Interface contacts:
Residue V273 in chain A interacts with residue L117 in chain B (closest heavy-atom distance 4.9 Å).
Residue M275 in chain A is in contact with residue Y198 in chain B (closest heavy-atom distance 4.3 Å).
Residue E121 in chain A is in contact with residue P233 in chain B (closest heavy-atom distance 3.4 Å).
Residue Q202 in chain A interacts with residue P233 in chain B (closest heavy-atom distance 4.1 Å).
Residue R200 in chain A is in contact with residue M234 in chain B (closest heavy-atom distance 4.3 Å).
Residue M252 in chain A interacts with residue Y198 in chain B (closest heavy-atom distance 4.2 Å).
Residue E249 in chain A is in contact with residue Q176 in chain B (closest heavy-atom distance 4.8 Å).
Residue Y198 in chain A contacts residue K238 in chain B (closest heavy-atom distance 4.2 Å).
Residue V119 in chain A contacts residue S277 in chain B (closest heavy-atom distance 3.2 Å).
Residue L117 in chain A interacts with residue V273 in chain B (closest heavy-atom distance 4.9 Å).
Residue Y236 in chain A contacts residue R200 in chain B (closest heavy-atom distance 3.5 Å).
Residue V120 in chain A is in contact with residue S277 in chain B (closest heavy-atom distance 4.5 Å).
Residue M234 in chain A interacts with residue M234 in chain B (closest heavy-atom distance 5.0 Å).
Residue L117 in chain A is in contact with residue M275 in chain B (closest heavy-atom distance 3.9 Å).
Residue V199 in chain A contacts residue Y236 in chain B (closest heavy-atom distance 4.1 Å).
Residue L117 in chain A interacts with residue V280 in chain B (closest heavy-atom distance 4.5 Å).
Residue S277 in chain A interacts with residue E121 in chain B (closest heavy-atom distance 2.5 Å).
Residue S276 in chain A interacts with residue E121 in chain B (closest heavy-atom distance 5.0 Å).
Residue Q202 in chain A contacts residue Q202 in chain B (closest heavy-atom distance 2.9 Å).
Residue M275 in chain A interacts with residue V119 in chain B (closest heavy-atom distance 4.0 Å).
Residue R200 in chain A contacts residue V254 in chain B (closest heavy-atom distance 3.5 Å).
Residue E249 in chain A is in contact with residue Y198 in chain B (closest heavy-atom distance 2.9 Å).
Residue Y198 in chain A is in contact with residue E249 in chain B (closest heavy-atom distance 2.9 Å).
Residue R124 in chain A contacts residue R122 in chain B (closest heavy-atom distance 4.7 Å).
Residue R200 in chain A interacts with residue Y236 in chain B (closest heavy-atom distance 3.5 Å).
Residue R122 in chain A contacts residue R124 in chain B (closest heavy-atom distance 4.7 Å).
Residue P233 in chain A interacts with residue Q202 in chain B (closest heavy-atom distance 4.1 Å).
Residue Y198 in chain A is in contact with residue M275 in chain B (closest heavy-atom distance 4.3 Å).
Residue Y236 in chain A contacts residue V201 in chain B (closest heavy-atom distance 4.7 Å).
Residue S276 in chain A interacts with residue V119 in chain B (closest heavy-atom distance 3.8 Å).
Residue P233 in chain A is in contact with residue E121 in chain B (closest heavy-atom distance 3.4 Å).
Residue S277 in chain A contacts residue V119 in chain B (closest heavy-atom distance 3.2 Å).
Residue Q176 in chain A contacts residue E249 in chain B (closest heavy-atom distance 4.8 Å).
Residue Y198 in chain A is in contact with residue Y236 in chain B (closest heavy-atom distance 4.3 Å).
Residue Y236 in chain A interacts with residue V199 in chain B (closest heavy-atom distance 4.1 Å).
Residue E249 in chain A is in contact with residue N196 in chain B (closest heavy-atom distance 3.3 Å).
Residue D245 in chain A contacts residue Y198 in chain B (closest heavy-atom distance 4.7 Å).
Residue M275 in chain A interacts with residue L117 in chain B (closest heavy-atom distance 3.9 Å).
Residue M234 in chain A contacts residue Q202 in chain B (closest heavy-atom distance 5.0 Å).
Residue Y236 in chain A contacts residue V119 in chain B (closest heavy-atom distance 4.0 Å).
Residue V254 in chain A is in contact with residue R200 in chain B (closest heavy-atom distance 3.5 Å).
Residue K238 in chain A is in contact with residue L117 in chain B (closest heavy-atom distance 4.4 Å).
Residue Y236 in chain A is in contact with residue Y198 in chain B (closest heavy-atom distance 4.3 Å).
Residue V280 in chain A is in contact with residue L117 in chain B (closest heavy-atom distance 4.5 Å).
Residue S277 in chain A is in contact with residue V120 in chain B (closest heavy-atom distance 4.5 Å).
Residue Y198 in chain A is in contact with residue D245 in chain B (closest heavy-atom distance 4.7 Å).
Residue Q202 in chain A contacts residue M234 in chain B (closest heavy-atom distance 5.0 Å).
Residue L117 in chain A contacts residue K238 in chain B (closest heavy-atom distance 4.4 Å).
Residue E121 in chain A contacts residue S276 in chain B (closest heavy-atom distance 5.0 Å).
Residue V119 in chain A interacts with residue S276 in chain B (closest heavy-atom distance 3.8 Å).
Residue V119 in chain A is in contact with residue Y236 in chain B (closest heavy-atom distance 4.0 Å).
Residue Y198 in chain A contacts residue M252 in chain B (closest heavy-atom distance 4.2 Å).
Residue E121 in chain A is in contact with residue S277 in chain B (closest heavy-atom distance 2.5 Å).
Residue V201 in chain A is in contact with residue Y236 in chain B (closest heavy-atom distance 4.7 Å).
Residue M234 in chain A contacts residue R200 in chain B (closest heavy-atom distance 4.3 Å).
Residue V119 in chain A contacts residue M275 in chain B (closest heavy-atom distance 4.0 Å).
Residue K238 in chain A interacts with residue Y198 in chain B (closest heavy-atom distance 4.2 Å).
Residue N196 in chain A is in contact with residue E249 in chain B (closest heavy-atom distance 3.3 Å).

Sequence of chain A:
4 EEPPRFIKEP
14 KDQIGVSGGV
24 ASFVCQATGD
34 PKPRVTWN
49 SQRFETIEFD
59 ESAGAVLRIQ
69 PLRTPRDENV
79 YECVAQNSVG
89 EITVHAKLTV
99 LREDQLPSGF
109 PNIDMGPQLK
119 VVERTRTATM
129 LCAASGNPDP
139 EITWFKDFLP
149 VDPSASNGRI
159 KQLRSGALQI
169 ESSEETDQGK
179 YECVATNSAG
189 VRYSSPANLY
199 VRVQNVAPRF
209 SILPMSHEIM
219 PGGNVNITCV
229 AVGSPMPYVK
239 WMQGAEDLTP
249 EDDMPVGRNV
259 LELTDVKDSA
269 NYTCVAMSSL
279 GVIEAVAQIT

Sequence of chain B:
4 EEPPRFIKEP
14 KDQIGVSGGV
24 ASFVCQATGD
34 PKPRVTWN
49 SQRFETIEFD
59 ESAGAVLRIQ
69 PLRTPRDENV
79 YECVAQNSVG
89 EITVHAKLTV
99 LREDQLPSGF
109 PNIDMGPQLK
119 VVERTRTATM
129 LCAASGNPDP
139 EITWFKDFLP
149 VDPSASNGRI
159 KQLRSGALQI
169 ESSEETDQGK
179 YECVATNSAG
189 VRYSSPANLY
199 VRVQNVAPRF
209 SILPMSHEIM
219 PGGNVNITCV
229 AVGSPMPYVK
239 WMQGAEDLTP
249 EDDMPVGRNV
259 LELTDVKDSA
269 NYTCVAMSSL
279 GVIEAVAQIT

These two protein chains interact to form a complex.